Residue-level contacts at the interface:
Residue L10 in chain A is in contact with residue A15 in chain B (closest heavy-atom distance 4.5 Å).
Residue K73 in chain A contacts residue Y19 in chain B (closest heavy-atom distance 5.0 Å).
Residue E39 in chain A interacts with residue Q13 in chain B (closest heavy-atom distance 3.3 Å).
Residue V16 in chain A is in contact with residue S8 in chain B (closest heavy-atom distance 3.0 Å).
Residue L37 in chain A interacts with residue I10 in chain B (closest heavy-atom distance 4.3 Å).
Residue S6 in chain A is in contact with residue R18 in chain B (closest heavy-atom distance 4.1 Å).
Residue A13 in chain A is in contact with residue A9 in chain B (closest heavy-atom distance 5.0 Å).
Residue M49 in chain A is in contact with residue Y16 in chain B (closest heavy-atom distance 3.0 Å).
Residue M70 in chain A interacts with residue Y16 in chain B (closest heavy-atom distance 4.0 Å).
Residue V71 in chain A contacts residue K22 in chain B (closest heavy-atom distance 3.7 Å).
Residue E48 in chain A interacts with residue L20 in chain B (closest heavy-atom distance 4.8 Å).
Residue G38 in chain A is in contact with residue I10 in chain B (closest heavy-atom distance 4.9 Å).
Residue L41 in chain A interacts with residue Y16 in chain B (closest heavy-atom distance 3.9 Å).
Residue F14 in chain A interacts with residue Y16 in chain B (closest heavy-atom distance 3.2 Å).
Residue S6 in chain A interacts with residue A15 in chain B (closest heavy-atom distance 4.4 Å).
Residue E12 in chain A is in contact with residue S8 in chain B (closest heavy-atom distance 4.2 Å).
Residue G38 in chain A interacts with residue Q13 in chain B (closest heavy-atom distance 3.5 Å).
Residue E9 in chain A interacts with residue V11 in chain B (closest heavy-atom distance 3.0 Å).
Residue F17 in chain A contacts residue A9 in chain B (closest heavy-atom distance 4.0 Å).
Residue M34 in chain A contacts residue Q13 in chain B (closest heavy-atom distance 3.1 Å).
Residue M34 in chain A interacts with residue A9 in chain B (closest heavy-atom distance 3.4 Å).
Residue L41 in chain A interacts with residue Q13 in chain B (closest heavy-atom distance 3.4 Å).
Residue A13 in chain A is in contact with residue I12 in chain B (closest heavy-atom distance 3.7 Å).
Residue V16 in chain A is in contact with residue E5 in chain B (closest heavy-atom distance 3.8 Å).
Residue F17 in chain A contacts residue E6 in chain B (closest heavy-atom distance 4.2 Å).
Residue M34 in chain A contacts residue I12 in chain B (closest heavy-atom distance 3.8 Å).
Residue L10 in chain A is in contact with residue I12 in chain B (closest heavy-atom distance 3.1 Å).
Residue F14 in chain A contacts residue I12 in chain B (closest heavy-atom distance 3.1 Å).
Residue E45 in chain A is in contact with residue Y16 in chain B (closest heavy-atom distance 4.1 Å).
Residue L37 in chain A is in contact with residue A9 in chain B (closest heavy-atom distance 3.0 Å).
Residue A13 in chain A interacts with residue V11 in chain B (closest heavy-atom distance 3.5 Å).
Residue F17 in chain A interacts with residue S8 in chain B (closest heavy-atom distance 4.6 Å).
Residue M49 in chain A contacts residue Y19 in chain B (closest heavy-atom distance 4.3 Å).
Residue F66 in chain A interacts with residue Y16 in chain B (closest heavy-atom distance 3.6 Å).
Residue M34 in chain A interacts with residue Y16 in chain B (closest heavy-atom distance 3.6 Å).
Residue F17 in chain A is in contact with residue E5 in chain B (closest heavy-atom distance 2.9 Å).
Residue V16 in chain A contacts residue Q4 in chain B (closest heavy-atom distance 4.3 Å).
Residue M70 in chain A interacts with residue A15 in chain B (closest heavy-atom distance 3.8 Å).
Residue K73 in chain A contacts residue K22 in chain B (closest heavy-atom distance 3.2 Å).
Residue L30 in chain A is in contact with residue Y16 in chain B (closest heavy-atom distance 4.6 Å).
Residue L37 in chain A interacts with residue E6 in chain B (closest heavy-atom distance 4.4 Å).
Residue M70 in chain A is in contact with residue K22 in chain B (closest heavy-atom distance 3.9 Å).
Residue M69 in chain A interacts with residue Y19 in chain B (closest heavy-atom distance 2.7 Å).
Residue A13 in chain A contacts residue S8 in chain B (closest heavy-atom distance 3.0 Å).
Residue K73 in chain A is in contact with residue Q23 in chain B (closest heavy-atom distance 2.7 Å).
Residue E52 in chain A is in contact with residue Y19 in chain B (closest heavy-atom distance 3.2 Å).
Residue M70 in chain A contacts residue Y19 in chain B (closest heavy-atom distance 3.5 Å).
Residue F66 in chain A is in contact with residue Y19 in chain B (closest heavy-atom distance 4.7 Å).
Residue L37 in chain A contacts residue Q13 in chain B (closest heavy-atom distance 3.3 Å).
Residue E45 in chain A is in contact with residue L20 in chain B (closest heavy-atom distance 4.4 Å).

Sequence of chain A:
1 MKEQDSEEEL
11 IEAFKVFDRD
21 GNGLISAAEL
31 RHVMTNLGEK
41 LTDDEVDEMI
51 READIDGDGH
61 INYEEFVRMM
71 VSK

This data describes a binding interaction between two proteins.

Sequence of chain B:
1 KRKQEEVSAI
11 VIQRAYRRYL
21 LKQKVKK